Contacts between the two chains:
Residue L59 in the second protein interacts with residue H67 in the first protein (closest heavy-atom distance 3.5 Å).
Residue Q20 in the second protein interacts with residue L20 in the first protein (closest heavy-atom distance 3.8 Å).
Residue Q42 in the second protein is in contact with residue K42 in the first protein (closest heavy-atom distance 3.8 Å).
Residue K49 in the second protein contacts residue I53 in the first protein (closest heavy-atom distance 3.6 Å).
Residue A51 in the second protein contacts residue F79 in the first protein (closest heavy-atom distance 3.6 Å).
Residue L41 in the second protein contacts residue Y50 in the first protein (closest heavy-atom distance 3.8 Å).
Residue L5 in the second protein interacts with residue E7 in the first protein (closest heavy-atom distance 3.7 Å).
Residue L19 in the second protein contacts residue L24 in the first protein (closest heavy-atom distance 3.8 Å).
Residue T25 in the second protein contacts residue V40 in the first protein (closest heavy-atom distance 3.6 Å).
Residue E33 in the second protein interacts with residue N33 in the first protein (closest heavy-atom distance 3.0 Å).
Residue L110 in the second protein contacts residue T49 in the first protein (closest heavy-atom distance 3.7 Å).
Residue W48 in the second protein interacts with residue A57 in the first protein (closest heavy-atom distance 3.5 Å).
Residue G1 in the second protein is in contact with residue K3 in the first protein (closest heavy-atom distance 2.7 Å).
Residue E37 in the second protein is in contact with residue H43 in the first protein (closest heavy-atom distance 2.7 Å).
Residue A29 in the second protein is in contact with residue V40 in the first protein (closest heavy-atom distance 3.6 Å).
Residue L19 in the second protein is in contact with residue E21 in the first protein (closest heavy-atom distance 3.7 Å).
Residue A26 in the second protein is in contact with residue A36 in the first protein (closest heavy-atom distance 3.8 Å).
Residue R30 in the second protein interacts with residue L31 in the first protein (closest heavy-atom distance 3.3 Å).
Residue L59 in the second protein interacts with residue M60 in the first protein (closest heavy-atom distance 3.4 Å).
Residue D38 in the second protein contacts residue H43 in the first protein (closest heavy-atom distance 3.2 Å).
Residue V16 in the second protein interacts with residue L20 in the first protein (closest heavy-atom distance 3.7 Å).
Residue A55 in the second protein interacts with residue F79 in the first protein (closest heavy-atom distance 3.7 Å).
Residue A29 in the second protein interacts with residue A36 in the first protein (closest heavy-atom distance 3.6 Å).
Residue Q42 in the second protein is in contact with residue L46 in the first protein (closest heavy-atom distance 3.7 Å).
Residue L59 in the second protein contacts residue V64 in the first protein (closest heavy-atom distance 3.8 Å).
Residue D38 in the second protein contacts residue K42 in the first protein (closest heavy-atom distance 3.4 Å).
Residue E33 in the second protein is in contact with residue L31 in the first protein (closest heavy-atom distance 3.5 Å).
Residue W48 in the second protein is in contact with residue V81 in the first protein (closest heavy-atom distance 3.7 Å).
Residue V58 in the second protein contacts residue R78 in the first protein (closest heavy-atom distance 3.7 Å).
Residue E15 in the second protein contacts residue K17 in the first protein (closest heavy-atom distance 2.6 Å).
Residue A29 in the second protein interacts with residue L31 in the first protein (closest heavy-atom distance 3.7 Å).
Residue W48 in the second protein interacts with residue R54 in the first protein (closest heavy-atom distance 3.8 Å).
Residue E33 in the second protein interacts with residue K32 in the first protein (closest heavy-atom distance 2.7 Å).
Residue A26 in the second protein contacts residue L28 in the first protein (closest heavy-atom distance 3.8 Å).
Residue Q20 in the second protein is in contact with residue Q16 in the first protein (closest heavy-atom distance 3.6 Å).
Residue W48 in the second protein interacts with residue Y50 in the first protein (closest heavy-atom distance 3.8 Å).
Residue L110 in the second protein interacts with residue I56 in the first protein (closest heavy-atom distance 3.4 Å).
Residue L5 in the second protein contacts residue L6 in the first protein (closest heavy-atom distance 3.5 Å).
Residue Q54 in the second protein is in contact with residue F79 in the first protein (closest heavy-atom distance 3.7 Å).
Residue L44 in the second protein interacts with residue Y50 in the first protein (closest heavy-atom distance 3.8 Å).
Residue R8 in the second protein interacts with residue E14 in the first protein (closest heavy-atom distance 2.6 Å).
Residue A52 in the second protein is in contact with residue M60 in the first protein (closest heavy-atom distance 3.2 Å).
Residue Q54 in the second protein is in contact with residue R78 in the first protein (closest heavy-atom distance 2.8 Å).
Residue I45 in the second protein is in contact with residue L46 in the first protein (closest heavy-atom distance 3.6 Å).
Residue T25 in the second protein contacts residue K37 in the first protein (closest heavy-atom distance 3.8 Å).
Residue K47 in the second protein contacts residue E85 in the first protein (closest heavy-atom distance 3.6 Å).
Residue L44 in the second protein interacts with residue E85 in the first protein (closest heavy-atom distance 3.3 Å).
Residue W48 in the second protein is in contact with residue E85 in the first protein (closest heavy-atom distance 3.1 Å).
Residue L19 in the second protein interacts with residue K17 in the first protein (closest heavy-atom distance 3.8 Å).
Residue I45 in the second protein interacts with residue T49 in the first protein (closest heavy-atom distance 3.7 Å).
Residue R9 in the second protein interacts with residue L13 in the first protein (closest heavy-atom distance 3.6 Å).
Residue A26 in the second protein contacts residue L31 in the first protein (closest heavy-atom distance 3.8 Å).
Residue L5 in the second protein is in contact with residue V10 in the first protein (closest heavy-atom distance 3.7 Å).
Residue T25 in the second protein contacts residue A36 in the first protein (closest heavy-atom distance 3.8 Å).
Residue V32 in the second protein contacts residue H43 in the first protein (closest heavy-atom distance 3.6 Å).
Residue I45 in the second protein interacts with residue Y50 in the first protein (closest heavy-atom distance 3.7 Å).
Residue V16 in the second protein is in contact with residue Q16 in the first protein (closest heavy-atom distance 3.6 Å).
Residue D38 in the second protein is in contact with residue L46 in the first protein (closest heavy-atom distance 3.8 Å).
Residue W48 in the second protein interacts with residue I53 in the first protein (closest heavy-atom distance 3.8 Å).
Residue A55 in the second protein interacts with residue M60 in the first protein (closest heavy-atom distance 3.7 Å).

This data describes a binding interaction between two proteins.

Sequence of the first protein:
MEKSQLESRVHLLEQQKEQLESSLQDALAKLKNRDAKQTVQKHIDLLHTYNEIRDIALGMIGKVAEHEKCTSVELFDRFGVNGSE

Sequence of the second protein:
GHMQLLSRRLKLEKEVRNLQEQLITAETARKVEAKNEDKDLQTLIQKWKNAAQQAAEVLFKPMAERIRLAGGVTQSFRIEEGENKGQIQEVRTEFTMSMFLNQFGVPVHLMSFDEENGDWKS